Sequence of chain B:
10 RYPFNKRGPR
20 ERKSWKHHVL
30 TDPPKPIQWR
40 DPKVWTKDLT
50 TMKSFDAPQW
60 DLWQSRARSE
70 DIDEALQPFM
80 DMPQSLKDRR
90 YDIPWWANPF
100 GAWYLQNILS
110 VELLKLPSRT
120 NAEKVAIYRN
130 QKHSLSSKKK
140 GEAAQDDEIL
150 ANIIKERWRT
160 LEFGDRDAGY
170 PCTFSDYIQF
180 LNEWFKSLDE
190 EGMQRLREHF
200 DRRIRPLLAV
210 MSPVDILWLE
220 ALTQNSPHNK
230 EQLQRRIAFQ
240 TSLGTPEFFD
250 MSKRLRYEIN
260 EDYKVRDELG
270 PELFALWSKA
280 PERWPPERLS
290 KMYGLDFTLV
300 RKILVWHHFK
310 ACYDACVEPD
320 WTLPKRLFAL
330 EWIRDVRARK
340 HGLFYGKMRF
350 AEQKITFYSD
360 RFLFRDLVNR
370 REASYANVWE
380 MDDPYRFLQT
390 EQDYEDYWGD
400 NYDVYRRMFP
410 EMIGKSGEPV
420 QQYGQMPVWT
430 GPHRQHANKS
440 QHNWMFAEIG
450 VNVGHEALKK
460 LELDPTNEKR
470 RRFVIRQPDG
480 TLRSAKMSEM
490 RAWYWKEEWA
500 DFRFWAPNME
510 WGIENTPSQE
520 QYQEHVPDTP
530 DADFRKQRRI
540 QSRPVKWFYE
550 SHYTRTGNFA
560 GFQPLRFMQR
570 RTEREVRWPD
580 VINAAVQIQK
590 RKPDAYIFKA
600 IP

Sequence of chain A:
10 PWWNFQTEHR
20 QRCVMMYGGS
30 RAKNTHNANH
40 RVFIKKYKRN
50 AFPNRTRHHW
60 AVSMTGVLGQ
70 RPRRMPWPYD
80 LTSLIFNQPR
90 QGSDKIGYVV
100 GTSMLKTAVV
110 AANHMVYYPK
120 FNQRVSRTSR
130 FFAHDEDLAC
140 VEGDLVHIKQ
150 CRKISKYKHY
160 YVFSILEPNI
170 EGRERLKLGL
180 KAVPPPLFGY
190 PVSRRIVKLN

Interface contacts:
Residue K495 in chain B is in contact with residue Y26 in chain A (closest heavy-atom distance 3.2 Å).
Residue F566 in chain B is in contact with residue E17 in chain A (closest heavy-atom distance 3.3 Å).
Residue M567 in chain B contacts residue E17 in chain A (closest heavy-atom distance 4.2 Å).
Residue M567 in chain B is in contact with residue F14 in chain A (closest heavy-atom distance 3.7 Å).
Residue T571 in chain B contacts residue F14 in chain A (closest heavy-atom distance 4.2 Å).
Residue Y493 in chain B is in contact with residue Y26 in chain A (closest heavy-atom distance 4.5 Å).
Residue W494 in chain B interacts with residue Y26 in chain A (closest heavy-atom distance 3.2 Å).
Residue Q568 in chain B interacts with residue F14 in chain A (closest heavy-atom distance 4.1 Å).
Residue W494 in chain B contacts residue G27 in chain A (closest heavy-atom distance 3.8 Å).

The following describes two proteins that form a bound complex.